Interface contacts:
Residue F321 in protein 1 interacts with residue T10 in protein 2 (closest heavy-atom distance 4.3 Å).
Residue N314 in protein 1 is in contact with residue P2 in protein 2 (closest heavy-atom distance 4.8 Å).
Residue M277 in protein 1 interacts with residue I7 in protein 2 (closest heavy-atom distance 4.2 Å).
Residue F286 in protein 1 contacts residue I5 in protein 2 (closest heavy-atom distance 4.0 Å).
Residue I318 in protein 1 is in contact with residue I7 in protein 2 (closest heavy-atom distance 3.4 Å).
Residue M277 in protein 1 contacts residue I5 in protein 2 (closest heavy-atom distance 3.3 Å).
Residue F321 in protein 1 contacts residue D9 in protein 2 (closest heavy-atom distance 4.2 Å).
Residue M316 in protein 1 contacts residue A4 in protein 2 (closest heavy-atom distance 2.9 Å).
Residue N322 in protein 1 contacts residue D9 in protein 2 (closest heavy-atom distance 4.5 Å).
Residue Q320 in protein 1 is in contact with residue I7 in protein 2 (closest heavy-atom distance 3.7 Å).
Residue N317 in protein 1 contacts residue I6 in protein 2 (closest heavy-atom distance 3.1 Å).
Residue I318 in protein 1 interacts with residue I5 in protein 2 (closest heavy-atom distance 3.9 Å).
Residue N314 in protein 1 interacts with residue E1 in protein 2 (closest heavy-atom distance 4.0 Å).
Residue T284 in protein 1 contacts residue P2 in protein 2 (closest heavy-atom distance 4.2 Å).
Residue I318 in protein 1 contacts residue T8 in protein 2 (closest heavy-atom distance 3.2 Å).
Residue M316 in protein 1 interacts with residue I3 in protein 2 (closest heavy-atom distance 3.4 Å).
Residue Q320 in protein 1 interacts with residue D9 in protein 2 (closest heavy-atom distance 3.0 Å).
Residue Q320 in protein 1 interacts with residue E11 in protein 2 (closest heavy-atom distance 3.8 Å).
Residue P287 in protein 1 contacts residue I5 in protein 2 (closest heavy-atom distance 3.9 Å).
Residue R319 in protein 1 interacts with residue T10 in protein 2 (closest heavy-atom distance 4.2 Å).
Residue N314 in protein 1 is in contact with residue I3 in protein 2 (closest heavy-atom distance 3.7 Å).
Residue F321 in protein 1 contacts residue E11 in protein 2 (closest heavy-atom distance 4.0 Å).
Residue K87 in protein 1 interacts with residue T10 in protein 2 (closest heavy-atom distance 4.8 Å).
Residue N322 in protein 1 interacts with residue E11 in protein 2 (closest heavy-atom distance 3.0 Å).
Residue F286 in protein 1 contacts residue I3 in protein 2 (closest heavy-atom distance 3.2 Å).
Residue N314 in protein 1 is in contact with residue A4 in protein 2 (closest heavy-atom distance 3.3 Å).
Residue Q320 in protein 1 interacts with residue T8 in protein 2 (closest heavy-atom distance 3.1 Å).
Residue N317 in protein 1 interacts with residue T8 in protein 2 (closest heavy-atom distance 3.2 Å).
Residue M316 in protein 1 is in contact with residue I5 in protein 2 (closest heavy-atom distance 3.4 Å).
Residue M316 in protein 1 contacts residue I6 in protein 2 (closest heavy-atom distance 3.0 Å).
Residue K87 in protein 1 contacts residue E11 in protein 2 (closest heavy-atom distance 3.2 Å).
Residue V315 in protein 1 interacts with residue A4 in protein 2 (closest heavy-atom distance 3.4 Å).
Residue V315 in protein 1 contacts residue I3 in protein 2 (closest heavy-atom distance 3.7 Å).
Residue R319 in protein 1 is in contact with residue T8 in protein 2 (closest heavy-atom distance 3.1 Å).
Residue Q320 in protein 1 contacts residue T10 in protein 2 (closest heavy-atom distance 2.6 Å).
Residue L262 in protein 1 interacts with residue I3 in protein 2 (closest heavy-atom distance 4.5 Å).
Residue I318 in protein 1 contacts residue I6 in protein 2 (closest heavy-atom distance 2.8 Å).
Residue N317 in protein 1 interacts with residue I7 in protein 2 (closest heavy-atom distance 4.7 Å).
Residue K305 in protein 1 is in contact with residue D9 in protein 2 (closest heavy-atom distance 2.5 Å).
Residue Y275 in protein 1 is in contact with residue I7 in protein 2 (closest heavy-atom distance 3.3 Å).
Residue V315 in protein 1 interacts with residue I6 in protein 2 (closest heavy-atom distance 3.8 Å).
Residue V91 in protein 1 contacts residue T10 in protein 2 (closest heavy-atom distance 3.4 Å).
Residue Y311 in protein 1 is in contact with residue I3 in protein 2 (closest heavy-atom distance 3.3 Å).

These two protein chains interact to form a complex.

Sequence of protein 2:
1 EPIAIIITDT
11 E

Sequence of protein 1:
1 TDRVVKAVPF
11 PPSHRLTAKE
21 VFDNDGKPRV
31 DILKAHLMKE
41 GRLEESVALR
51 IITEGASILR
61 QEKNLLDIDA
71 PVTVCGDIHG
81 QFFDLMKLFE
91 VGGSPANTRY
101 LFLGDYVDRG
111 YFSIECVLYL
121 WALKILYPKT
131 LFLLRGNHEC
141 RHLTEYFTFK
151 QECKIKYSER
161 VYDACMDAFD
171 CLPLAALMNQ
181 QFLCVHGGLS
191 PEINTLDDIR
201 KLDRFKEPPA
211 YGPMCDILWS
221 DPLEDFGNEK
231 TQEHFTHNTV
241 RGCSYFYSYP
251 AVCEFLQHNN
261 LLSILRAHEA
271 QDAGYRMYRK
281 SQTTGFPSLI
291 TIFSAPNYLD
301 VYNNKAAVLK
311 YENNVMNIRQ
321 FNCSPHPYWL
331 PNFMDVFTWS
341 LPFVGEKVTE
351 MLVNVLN